Sequence of protein 2:
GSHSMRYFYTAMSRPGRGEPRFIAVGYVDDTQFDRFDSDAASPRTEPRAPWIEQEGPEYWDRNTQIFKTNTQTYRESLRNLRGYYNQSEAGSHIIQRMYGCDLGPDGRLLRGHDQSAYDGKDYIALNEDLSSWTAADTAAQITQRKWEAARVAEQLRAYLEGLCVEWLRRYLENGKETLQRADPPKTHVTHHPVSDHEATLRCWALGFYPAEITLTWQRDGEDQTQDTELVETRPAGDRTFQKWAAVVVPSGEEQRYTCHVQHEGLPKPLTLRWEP

Contacts between the two chains:
Residue Y159 in protein 2 interacts with residue I1 in protein 1 (closest heavy-atom distance 2.6 Å).
Residue Y159 in protein 2 contacts residue L3 in protein 1 (closest heavy-atom distance 3.6 Å).
Residue Y74 in protein 2 contacts residue E6 in protein 1 (closest heavy-atom distance 2.3 Å).
Residue Y9 in protein 2 contacts residue P2 in protein 1 (closest heavy-atom distance 3.7 Å).
Residue Y9 in protein 2 interacts with residue L3 in protein 1 (closest heavy-atom distance 4.5 Å).
Residue Y159 in protein 2 interacts with residue P2 in protein 1 (closest heavy-atom distance 3.8 Å).
Residue R97 in protein 2 interacts with residue A7 in protein 1 (closest heavy-atom distance 4.4 Å).
Residue L163 in protein 2 is in contact with residue I1 in protein 1 (closest heavy-atom distance 4.3 Å).
Residue R97 in protein 2 is in contact with residue L9 in protein 1 (closest heavy-atom distance 4.7 Å).
Residue W147 in protein 2 contacts residue E8 in protein 1 (closest heavy-atom distance 2.9 Å).
Residue W167 in protein 2 interacts with residue I1 in protein 1 (closest heavy-atom distance 3.3 Å).
Residue Y9 in protein 2 contacts residue E6 in protein 1 (closest heavy-atom distance 3.3 Å).
Residue I66 in protein 2 interacts with residue P2 in protein 1 (closest heavy-atom distance 3.8 Å).
Residue N70 in protein 2 contacts residue L3 in protein 1 (closest heavy-atom distance 4.8 Å).
Residue W147 in protein 2 interacts with residue A7 in protein 1 (closest heavy-atom distance 4.0 Å).
Residue S116 in protein 2 interacts with residue L9 in protein 1 (closest heavy-atom distance 4.5 Å).
Residue Y123 in protein 2 is in contact with residue L9 in protein 1 (closest heavy-atom distance 3.9 Å).
Residue R62 in protein 2 contacts residue T4 in protein 1 (closest heavy-atom distance 3.7 Å).
Residue S77 in protein 2 contacts residue E8 in protein 1 (closest heavy-atom distance 3.4 Å).
Residue Y7 in protein 2 interacts with residue P2 in protein 1 (closest heavy-atom distance 3.4 Å).
Residue Y171 in protein 2 contacts residue I1 in protein 1 (closest heavy-atom distance 2.7 Å).
Residue K146 in protein 2 interacts with residue E8 in protein 1 (closest heavy-atom distance 4.4 Å).
Residue V152 in protein 2 interacts with residue A7 in protein 1 (closest heavy-atom distance 4.1 Å).
Residue Y59 in protein 2 is in contact with residue I1 in protein 1 (closest heavy-atom distance 4.3 Å).
Residue Y84 in protein 2 interacts with residue L9 in protein 1 (closest heavy-atom distance 3.6 Å).
Residue T143 in protein 2 interacts with residue L9 in protein 1 (closest heavy-atom distance 2.6 Å).
Residue E76 in protein 2 is in contact with residue E8 in protein 1 (closest heavy-atom distance 3.2 Å).
Residue T73 in protein 2 is in contact with residue E6 in protein 1 (closest heavy-atom distance 3.8 Å).
Residue N70 in protein 2 contacts residue E6 in protein 1 (closest heavy-atom distance 3.8 Å).
Residue S77 in protein 2 interacts with residue L9 in protein 1 (closest heavy-atom distance 2.9 Å).
Residue Y7 in protein 2 is in contact with residue I1 in protein 1 (closest heavy-atom distance 2.9 Å).
Residue N80 in protein 2 is in contact with residue E8 in protein 1 (closest heavy-atom distance 2.9 Å).
Residue Q155 in protein 2 is in contact with residue E6 in protein 1 (closest heavy-atom distance 4.1 Å).
Residue T73 in protein 2 interacts with residue E8 in protein 1 (closest heavy-atom distance 3.7 Å).
Residue I66 in protein 2 interacts with residue L3 in protein 1 (closest heavy-atom distance 3.4 Å).
Residue T73 in protein 2 interacts with residue A7 in protein 1 (closest heavy-atom distance 4.0 Å).
Residue M5 in protein 2 is in contact with residue I1 in protein 1 (closest heavy-atom distance 4.1 Å).
Residue Q155 in protein 2 interacts with residue E5 in protein 1 (closest heavy-atom distance 2.8 Å).
Residue R97 in protein 2 interacts with residue E6 in protein 1 (closest heavy-atom distance 2.7 Å).
Residue W147 in protein 2 interacts with residue L9 in protein 1 (closest heavy-atom distance 3.8 Å).
Residue L156 in protein 2 interacts with residue L3 in protein 1 (closest heavy-atom distance 3.7 Å).
Residue N63 in protein 2 is in contact with residue P2 in protein 1 (closest heavy-atom distance 3.1 Å).
Residue I95 in protein 2 interacts with residue L9 in protein 1 (closest heavy-atom distance 4.3 Å).
Residue Y99 in protein 2 is in contact with residue L3 in protein 1 (closest heavy-atom distance 2.9 Å).
Residue R62 in protein 2 is in contact with residue I1 in protein 1 (closest heavy-atom distance 4.1 Å).
Residue Y74 in protein 2 contacts residue L9 in protein 1 (closest heavy-atom distance 4.7 Å).
Residue F67 in protein 2 interacts with residue P2 in protein 1 (closest heavy-atom distance 3.7 Å).
Residue I66 in protein 2 is in contact with residue T4 in protein 1 (closest heavy-atom distance 3.4 Å).
Residue Q155 in protein 2 is in contact with residue L3 in protein 1 (closest heavy-atom distance 4.2 Å).
Residue L81 in protein 2 is in contact with residue L9 in protein 1 (closest heavy-atom distance 3.7 Å).
Residue N80 in protein 2 interacts with residue L9 in protein 1 (closest heavy-atom distance 2.9 Å).
Residue F33 in protein 2 interacts with residue I1 in protein 1 (closest heavy-atom distance 5.0 Å).
Residue Y99 in protein 2 interacts with residue E6 in protein 1 (closest heavy-atom distance 4.9 Å).
Residue K146 in protein 2 is in contact with residue L9 in protein 1 (closest heavy-atom distance 2.7 Å).
Residue N63 in protein 2 interacts with residue I1 in protein 1 (closest heavy-atom distance 4.1 Å).
Residue Y99 in protein 2 contacts residue P2 in protein 1 (closest heavy-atom distance 3.4 Å).
Residue Q155 in protein 2 interacts with residue T4 in protein 1 (closest heavy-atom distance 2.9 Å).

Sequence of protein 1:
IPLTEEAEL

The following describes two proteins that form a bound complex.